These two protein chains interact to form a complex.

Sequence of chain B:
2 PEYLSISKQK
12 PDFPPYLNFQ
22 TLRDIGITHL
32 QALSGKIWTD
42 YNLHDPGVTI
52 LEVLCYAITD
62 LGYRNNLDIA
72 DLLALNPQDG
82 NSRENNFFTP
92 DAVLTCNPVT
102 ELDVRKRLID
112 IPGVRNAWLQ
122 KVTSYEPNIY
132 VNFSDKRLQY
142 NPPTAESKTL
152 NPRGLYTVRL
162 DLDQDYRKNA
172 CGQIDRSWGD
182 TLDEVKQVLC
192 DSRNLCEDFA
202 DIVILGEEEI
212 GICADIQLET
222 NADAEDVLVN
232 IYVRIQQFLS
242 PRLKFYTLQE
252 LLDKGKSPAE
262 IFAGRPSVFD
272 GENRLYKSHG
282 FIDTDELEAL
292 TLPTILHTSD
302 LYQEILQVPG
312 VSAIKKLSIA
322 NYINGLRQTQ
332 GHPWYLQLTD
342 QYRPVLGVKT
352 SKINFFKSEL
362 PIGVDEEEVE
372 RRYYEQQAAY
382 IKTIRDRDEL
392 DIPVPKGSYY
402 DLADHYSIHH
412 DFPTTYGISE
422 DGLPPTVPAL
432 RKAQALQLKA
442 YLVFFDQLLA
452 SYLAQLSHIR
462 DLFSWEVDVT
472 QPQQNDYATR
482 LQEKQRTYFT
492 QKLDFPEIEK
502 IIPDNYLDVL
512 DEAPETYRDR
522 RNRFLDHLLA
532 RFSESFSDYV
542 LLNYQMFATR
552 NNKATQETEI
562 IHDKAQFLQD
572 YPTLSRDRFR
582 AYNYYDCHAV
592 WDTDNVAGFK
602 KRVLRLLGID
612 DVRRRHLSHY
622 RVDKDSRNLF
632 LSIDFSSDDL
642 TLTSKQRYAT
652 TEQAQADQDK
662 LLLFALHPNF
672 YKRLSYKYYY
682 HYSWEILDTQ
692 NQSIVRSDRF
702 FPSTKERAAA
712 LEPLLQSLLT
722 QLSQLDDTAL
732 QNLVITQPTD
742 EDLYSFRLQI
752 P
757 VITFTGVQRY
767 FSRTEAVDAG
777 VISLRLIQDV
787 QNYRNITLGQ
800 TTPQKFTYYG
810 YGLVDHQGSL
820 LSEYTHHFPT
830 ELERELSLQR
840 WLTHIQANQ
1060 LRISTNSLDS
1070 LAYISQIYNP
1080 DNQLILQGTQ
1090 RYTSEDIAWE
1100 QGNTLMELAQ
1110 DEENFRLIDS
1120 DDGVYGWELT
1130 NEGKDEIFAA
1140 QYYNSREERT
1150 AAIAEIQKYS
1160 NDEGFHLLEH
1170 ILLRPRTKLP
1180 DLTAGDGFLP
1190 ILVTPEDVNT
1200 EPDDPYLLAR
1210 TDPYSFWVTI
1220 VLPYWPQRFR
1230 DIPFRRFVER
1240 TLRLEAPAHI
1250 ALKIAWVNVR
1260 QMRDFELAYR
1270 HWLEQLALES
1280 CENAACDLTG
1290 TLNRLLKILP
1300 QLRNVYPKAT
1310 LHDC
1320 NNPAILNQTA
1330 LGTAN

Sequence of chain A:
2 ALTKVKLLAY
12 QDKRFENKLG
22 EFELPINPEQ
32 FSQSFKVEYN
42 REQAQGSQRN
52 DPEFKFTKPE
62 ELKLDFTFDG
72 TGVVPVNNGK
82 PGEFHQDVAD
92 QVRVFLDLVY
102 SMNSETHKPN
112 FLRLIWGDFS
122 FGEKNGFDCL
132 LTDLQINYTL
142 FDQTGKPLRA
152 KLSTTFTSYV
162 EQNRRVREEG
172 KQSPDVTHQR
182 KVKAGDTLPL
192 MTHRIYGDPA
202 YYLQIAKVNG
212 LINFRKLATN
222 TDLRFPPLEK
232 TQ

Contacts between the two chains:
Residue S6 in chain B is in contact with residue E230 in chain A (closest heavy-atom distance 3.5 Å).
Residue R65 in chain B interacts with residue N214 in chain A (closest heavy-atom distance 2.9 Å).
Residue R65 in chain B is in contact with residue I213 in chain A (closest heavy-atom distance 3.8 Å).
Residue L5 in chain B interacts with residue P227 in chain A (closest heavy-atom distance 3.6 Å).
Residue S8 in chain B interacts with residue Y202 in chain A (closest heavy-atom distance 4.3 Å).
Residue L68 in chain B is in contact with residue I213 in chain A (closest heavy-atom distance 4.4 Å).
Residue Y64 in chain B interacts with residue F215 in chain A (closest heavy-atom distance 3.8 Å).
Residue Y407 in chain B interacts with residue N214 in chain A (closest heavy-atom distance 4.2 Å).
Residue Y4 in chain B contacts residue V209 in chain A (closest heavy-atom distance 4.2 Å).
Residue K11 in chain B is in contact with residue E230 in chain A (closest heavy-atom distance 2.7 Å).
Residue Y4 in chain B is in contact with residue P227 in chain A (closest heavy-atom distance 4.2 Å).
Residue I7 in chain B interacts with residue V209 in chain A (closest heavy-atom distance 4.1 Å).
Residue K9 in chain B interacts with residue Y202 in chain A (closest heavy-atom distance 3.7 Å).
Residue Y64 in chain B contacts residue L212 in chain A (closest heavy-atom distance 2.8 Å).
Residue S6 in chain B interacts with residue P228 in chain A (closest heavy-atom distance 3.2 Å).
Residue P12 in chain B contacts residue K208 in chain A (closest heavy-atom distance 3.5 Å).
Residue Y64 in chain B contacts residue L204 in chain A (closest heavy-atom distance 3.7 Å).
Residue P2 in chain B is in contact with residue R225 in chain A (closest heavy-atom distance 3.4 Å).
Residue I7 in chain B interacts with residue Y197 in chain A (closest heavy-atom distance 3.8 Å).
Residue Y64 in chain B is in contact with residue A207 in chain A (closest heavy-atom distance 3.9 Å).
Residue F14 in chain B contacts residue L204 in chain A (closest heavy-atom distance 3.6 Å).
Residue L18 in chain B is in contact with residue L204 in chain A (closest heavy-atom distance 4.4 Å).
Residue I7 in chain B interacts with residue L229 in chain A (closest heavy-atom distance 3.5 Å).
Residue F14 in chain B contacts residue K208 in chain A (closest heavy-atom distance 3.9 Å).
Residue K9 in chain B interacts with residue Q205 in chain A (closest heavy-atom distance 3.1 Å).
Residue Y57 in chain B is in contact with residue R216 in chain A (closest heavy-atom distance 3.8 Å).
Residue I7 in chain B is in contact with residue E230 in chain A (closest heavy-atom distance 3.2 Å).
Residue Y64 in chain B is in contact with residue I213 in chain A (closest heavy-atom distance 3.6 Å).
Residue I7 in chain B is in contact with residue P227 in chain A (closest heavy-atom distance 3.7 Å).
Residue Y57 in chain B is in contact with residue Y203 in chain A (closest heavy-atom distance 4.0 Å).
Residue Y407 in chain B contacts residue K217 in chain A (closest heavy-atom distance 3.8 Å).
Residue D412 in chain B interacts with residue R216 in chain A (closest heavy-atom distance 2.9 Å).
Residue D61 in chain B interacts with residue R216 in chain A (closest heavy-atom distance 3.9 Å).
Residue L5 in chain B interacts with residue R225 in chain A (closest heavy-atom distance 4.5 Å).
Residue S8 in chain B interacts with residue Q205 in chain A (closest heavy-atom distance 3.5 Å).
Residue Q10 in chain B is in contact with residue Q205 in chain A (closest heavy-atom distance 4.4 Å).
Residue T60 in chain B contacts residue Y203 in chain A (closest heavy-atom distance 3.1 Å).
Residue S6 in chain B contacts residue P227 in chain A (closest heavy-atom distance 4.1 Å).
Residue P12 in chain B is in contact with residue Q205 in chain A (closest heavy-atom distance 3.7 Å).
Residue I7 in chain B is in contact with residue P228 in chain A (closest heavy-atom distance 3.0 Å).
Residue Y401 in chain B contacts residue I213 in chain A (closest heavy-atom distance 3.5 Å).
Residue Y4 in chain B is in contact with residue R225 in chain A (closest heavy-atom distance 2.9 Å).
Residue H406 in chain B contacts residue R216 in chain A (closest heavy-atom distance 4.4 Å).
Residue S8 in chain B is in contact with residue E230 in chain A (closest heavy-atom distance 4.1 Å).
Residue Y64 in chain B interacts with residue K208 in chain A (closest heavy-atom distance 4.2 Å).
Residue K11 in chain B interacts with residue Q205 in chain A (closest heavy-atom distance 4.4 Å).
Residue I7 in chain B contacts residue I206 in chain A (closest heavy-atom distance 4.0 Å).
Residue F14 in chain B contacts residue Q205 in chain A (closest heavy-atom distance 4.4 Å).
Residue I7 in chain B contacts residue Q205 in chain A (closest heavy-atom distance 4.1 Å).
Residue Y57 in chain B contacts residue F215 in chain A (closest heavy-atom distance 4.1 Å).
Residue S408 in chain B interacts with residue R216 in chain A (closest heavy-atom distance 3.6 Å).
Residue L5 in chain B contacts residue P228 in chain A (closest heavy-atom distance 3.2 Å).
Residue Y57 in chain B interacts with residue P190 in chain A (closest heavy-atom distance 3.6 Å).
Residue Y407 in chain B interacts with residue R216 in chain A (closest heavy-atom distance 3.2 Å).
Residue D61 in chain B is in contact with residue N214 in chain A (closest heavy-atom distance 4.2 Å).
Residue I7 in chain B interacts with residue Y202 in chain A (closest heavy-atom distance 4.4 Å).
Residue D61 in chain B contacts residue F215 in chain A (closest heavy-atom distance 3.5 Å).
Residue T60 in chain B interacts with residue L204 in chain A (closest heavy-atom distance 3.6 Å).
Residue S6 in chain B is in contact with residue L229 in chain A (closest heavy-atom distance 4.2 Å).
Residue I409 in chain B is in contact with residue R216 in chain A (closest heavy-atom distance 3.7 Å).